Sequence of the second protein:
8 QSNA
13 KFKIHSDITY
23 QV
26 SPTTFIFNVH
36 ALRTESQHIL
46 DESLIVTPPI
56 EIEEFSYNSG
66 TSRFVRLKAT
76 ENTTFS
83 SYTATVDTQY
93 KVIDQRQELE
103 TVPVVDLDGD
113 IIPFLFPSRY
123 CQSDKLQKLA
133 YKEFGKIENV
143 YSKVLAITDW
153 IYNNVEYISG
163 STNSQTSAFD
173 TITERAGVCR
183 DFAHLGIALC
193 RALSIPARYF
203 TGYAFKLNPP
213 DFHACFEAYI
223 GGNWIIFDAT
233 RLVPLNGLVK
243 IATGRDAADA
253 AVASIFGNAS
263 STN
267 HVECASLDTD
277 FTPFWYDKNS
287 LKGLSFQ

Sequence of the first protein:
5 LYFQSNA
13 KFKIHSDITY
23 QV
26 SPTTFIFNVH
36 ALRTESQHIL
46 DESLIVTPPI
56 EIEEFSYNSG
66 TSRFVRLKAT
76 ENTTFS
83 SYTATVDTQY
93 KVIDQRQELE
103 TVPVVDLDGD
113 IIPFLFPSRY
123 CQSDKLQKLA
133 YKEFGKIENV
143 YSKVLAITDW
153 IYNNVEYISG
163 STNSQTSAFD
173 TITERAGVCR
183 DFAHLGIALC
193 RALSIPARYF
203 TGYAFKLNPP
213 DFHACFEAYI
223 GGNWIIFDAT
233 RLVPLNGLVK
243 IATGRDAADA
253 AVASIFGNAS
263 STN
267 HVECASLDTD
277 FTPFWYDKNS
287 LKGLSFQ

Contacts between the two chains:
Residue D126 in the first protein is in contact with residue S166 in the second protein (closest heavy-atom distance 3.9 Å).
Residue R121 in the first protein is in contact with residue K127 in the second protein (closest heavy-atom distance 3.5 Å).
Residue Q167 in the first protein contacts residue K127 in the second protein (closest heavy-atom distance 3.8 Å).
Residue Y62 in the first protein contacts residue F118 in the second protein (closest heavy-atom distance 3.5 Å).
Residue R71 in the first protein is in contact with residue V106 in the second protein (closest heavy-atom distance 2.8 Å).
Residue Y62 in the first protein interacts with residue P115 in the second protein (closest heavy-atom distance 3.6 Å).
Residue I31 in the first protein is in contact with residue I114 in the second protein (closest heavy-atom distance 4.0 Å).
Residue F258 in the first protein interacts with residue V106 in the second protein (closest heavy-atom distance 4.0 Å).
Residue V107 in the first protein contacts residue R71 in the second protein (closest heavy-atom distance 3.3 Å).
Residue V107 in the first protein contacts residue T29 in the second protein (closest heavy-atom distance 3.8 Å).
Residue R71 in the first protein interacts with residue V107 in the second protein (closest heavy-atom distance 3.3 Å).
Residue S120 in the first protein contacts residue R121 in the second protein (closest heavy-atom distance 3.5 Å).
Residue S256 in the first protein interacts with residue F118 in the second protein (closest heavy-atom distance 3.2 Å).
Residue T29 in the first protein is in contact with residue V106 in the second protein (closest heavy-atom distance 3.8 Å).
Residue R121 in the first protein interacts with residue S120 in the second protein (closest heavy-atom distance 3.5 Å).
Residue I114 in the first protein contacts residue F60 in the second protein (closest heavy-atom distance 3.9 Å).
Residue R71 in the first protein is in contact with residue I114 in the second protein (closest heavy-atom distance 3.7 Å).
Residue Y122 in the first protein is in contact with residue D126 in the second protein (closest heavy-atom distance 3.7 Å).
Residue I114 in the first protein interacts with residue Y62 in the second protein (closest heavy-atom distance 3.6 Å).
Residue F258 in the first protein interacts with residue S196 in the second protein (closest heavy-atom distance 4.0 Å).
Residue S196 in the first protein interacts with residue F258 in the second protein (closest heavy-atom distance 4.0 Å).
Residue I114 in the first protein is in contact with residue I31 in the second protein (closest heavy-atom distance 4.0 Å).
Residue F118 in the first protein interacts with residue A250 in the second protein (closest heavy-atom distance 3.7 Å).
Residue P119 in the first protein is in contact with residue R121 in the second protein (closest heavy-atom distance 3.7 Å).
Residue I114 in the first protein interacts with residue R71 in the second protein (closest heavy-atom distance 3.7 Å).
Residue P119 in the first protein contacts residue A250 in the second protein (closest heavy-atom distance 3.6 Å).
Residue Q124 in the first protein contacts residue R121 in the second protein (closest heavy-atom distance 3.8 Å).
Residue R121 in the first protein interacts with residue P119 in the second protein (closest heavy-atom distance 3.7 Å).
Residue T29 in the first protein is in contact with residue V107 in the second protein (closest heavy-atom distance 3.7 Å).
Residue Y62 in the first protein contacts residue I114 in the second protein (closest heavy-atom distance 3.8 Å).
Residue V106 in the first protein interacts with residue R71 in the second protein (closest heavy-atom distance 3.2 Å).
Residue I31 in the first protein is in contact with residue V106 in the second protein (closest heavy-atom distance 4.0 Å).
Residue L109 in the first protein contacts residue R71 in the second protein (closest heavy-atom distance 2.8 Å).
Residue E58 in the first protein interacts with residue V107 in the second protein (closest heavy-atom distance 4.0 Å).
Residue K127 in the first protein is in contact with residue R121 in the second protein (closest heavy-atom distance 3.6 Å).
Residue A250 in the first protein interacts with residue F118 in the second protein (closest heavy-atom distance 3.6 Å).
Residue D126 in the first protein is in contact with residue Q167 in the second protein (closest heavy-atom distance 3.3 Å).
Residue R121 in the first protein contacts residue D126 in the second protein (closest heavy-atom distance 2.8 Å).
Residue Y62 in the first protein interacts with residue G111 in the second protein (closest heavy-atom distance 3.5 Å).
Residue D251 in the first protein is in contact with residue R247 in the second protein (closest heavy-atom distance 2.8 Å).
Residue D112 in the first protein is in contact with residue N63 in the second protein (closest heavy-atom distance 3.4 Å).
Residue Q167 in the first protein interacts with residue D126 in the second protein (closest heavy-atom distance 3.0 Å).
Residue G111 in the first protein interacts with residue Y62 in the second protein (closest heavy-atom distance 3.6 Å).
Residue A250 in the first protein contacts residue P119 in the second protein (closest heavy-atom distance 3.8 Å).
Residue F118 in the first protein is in contact with residue Y62 in the second protein (closest heavy-atom distance 3.5 Å).
Residue D126 in the first protein is in contact with residue R121 in the second protein (closest heavy-atom distance 2.8 Å).
Residue F118 in the first protein is in contact with residue S256 in the second protein (closest heavy-atom distance 3.3 Å).
Residue A250 in the first protein interacts with residue R247 in the second protein (closest heavy-atom distance 3.9 Å).
Residue R247 in the first protein interacts with residue D251 in the second protein (closest heavy-atom distance 3.0 Å).
Residue G111 in the first protein contacts residue F60 in the second protein (closest heavy-atom distance 3.8 Å).
Residue R121 in the first protein interacts with residue Q124 in the second protein (closest heavy-atom distance 3.8 Å).
Residue K127 in the first protein is in contact with residue Q167 in the second protein (closest heavy-atom distance 3.6 Å).
Residue P115 in the first protein is in contact with residue Y62 in the second protein (closest heavy-atom distance 3.6 Å).
Residue N63 in the first protein interacts with residue D112 in the second protein (closest heavy-atom distance 3.4 Å).
Residue R121 in the first protein contacts residue R121 in the second protein (closest heavy-atom distance 3.3 Å).
Residue V107 in the first protein interacts with residue K73 in the second protein (closest heavy-atom distance 3.9 Å).
Residue R247 in the first protein contacts residue A250 in the second protein (closest heavy-atom distance 3.9 Å).
Residue D126 in the first protein interacts with residue Y122 in the second protein (closest heavy-atom distance 3.3 Å).
Residue F60 in the first protein interacts with residue G111 in the second protein (closest heavy-atom distance 3.8 Å).
Residue R71 in the first protein interacts with residue L109 in the second protein (closest heavy-atom distance 2.8 Å).

This data describes a binding interaction between two proteins.